Residue-level contacts at the interface:
Residue F532 in protein 1 interacts with residue L1047 in protein 2 (closest heavy-atom distance 3.5 Å).
Residue F532 in protein 1 contacts residue V1044 in protein 2 (closest heavy-atom distance 4.1 Å).
Residue I564 in protein 1 interacts with residue V1044 in protein 2 (closest heavy-atom distance 3.2 Å).
Residue E515 in protein 1 contacts residue W1033 in protein 2 (closest heavy-atom distance 4.5 Å).
Residue F522 in protein 1 interacts with residue F1036 in protein 2 (closest heavy-atom distance 3.9 Å).
Residue V529 in protein 1 interacts with residue V990 in protein 2 (closest heavy-atom distance 4.4 Å).
Residue C519 in protein 1 is in contact with residue W1033 in protein 2 (closest heavy-atom distance 4.5 Å).
Residue G526 in protein 1 contacts residue L994 in protein 2 (closest heavy-atom distance 4.3 Å).
Residue F522 in protein 1 contacts residue M997 in protein 2 (closest heavy-atom distance 4.2 Å).
Residue G526 in protein 1 interacts with residue M1040 in protein 2 (closest heavy-atom distance 3.6 Å).
Residue F565 in protein 1 contacts residue N1048 in protein 2 (closest heavy-atom distance 3.7 Å).
Residue G526 in protein 1 interacts with residue F1036 in protein 2 (closest heavy-atom distance 4.5 Å).
Residue F522 in protein 1 interacts with residue W1033 in protein 2 (closest heavy-atom distance 2.8 Å).
Residue V530 in protein 1 is in contact with residue V990 in protein 2 (closest heavy-atom distance 4.8 Å).
Residue L533 in protein 1 interacts with residue S1043 in protein 2 (closest heavy-atom distance 4.4 Å).
Residue I564 in protein 1 interacts with residue T1045 in protein 2 (closest heavy-atom distance 3.7 Å).
Residue F532 in protein 1 is in contact with residue N1048 in protein 2 (closest heavy-atom distance 4.4 Å).
Residue I525 in protein 1 is in contact with residue M1040 in protein 2 (closest heavy-atom distance 3.5 Å).
Residue E515 in protein 1 contacts residue Y1025 in protein 2 (closest heavy-atom distance 4.7 Å).
Residue V529 in protein 1 interacts with residue M1040 in protein 2 (closest heavy-atom distance 3.5 Å).
Residue I525 in protein 1 is in contact with residue F1036 in protein 2 (closest heavy-atom distance 4.7 Å).
Residue C519 in protein 1 is in contact with residue M1001 in protein 2 (closest heavy-atom distance 3.5 Å).
Residue M518 in protein 1 is in contact with residue W1033 in protein 2 (closest heavy-atom distance 3.5 Å).
Residue V529 in protein 1 interacts with residue V1044 in protein 2 (closest heavy-atom distance 3.6 Å).
Residue F532 in protein 1 interacts with residue T1051 in protein 2 (closest heavy-atom distance 3.3 Å).
Residue L533 in protein 1 interacts with residue L1047 in protein 2 (closest heavy-atom distance 4.8 Å).
Residue L533 in protein 1 is in contact with residue V990 in protein 2 (closest heavy-atom distance 3.7 Å).
Residue V529 in protein 1 interacts with residue S1043 in protein 2 (closest heavy-atom distance 4.7 Å).
Residue N566 in protein 1 interacts with residue T1051 in protein 2 (closest heavy-atom distance 4.3 Å).
Residue I564 in protein 1 interacts with residue N1048 in protein 2 (closest heavy-atom distance 3.5 Å).
Residue S535 in protein 1 interacts with residue Y1050 in protein 2 (closest heavy-atom distance 4.8 Å).

The following describes two proteins that form a bound complex.

Sequence of protein 1:
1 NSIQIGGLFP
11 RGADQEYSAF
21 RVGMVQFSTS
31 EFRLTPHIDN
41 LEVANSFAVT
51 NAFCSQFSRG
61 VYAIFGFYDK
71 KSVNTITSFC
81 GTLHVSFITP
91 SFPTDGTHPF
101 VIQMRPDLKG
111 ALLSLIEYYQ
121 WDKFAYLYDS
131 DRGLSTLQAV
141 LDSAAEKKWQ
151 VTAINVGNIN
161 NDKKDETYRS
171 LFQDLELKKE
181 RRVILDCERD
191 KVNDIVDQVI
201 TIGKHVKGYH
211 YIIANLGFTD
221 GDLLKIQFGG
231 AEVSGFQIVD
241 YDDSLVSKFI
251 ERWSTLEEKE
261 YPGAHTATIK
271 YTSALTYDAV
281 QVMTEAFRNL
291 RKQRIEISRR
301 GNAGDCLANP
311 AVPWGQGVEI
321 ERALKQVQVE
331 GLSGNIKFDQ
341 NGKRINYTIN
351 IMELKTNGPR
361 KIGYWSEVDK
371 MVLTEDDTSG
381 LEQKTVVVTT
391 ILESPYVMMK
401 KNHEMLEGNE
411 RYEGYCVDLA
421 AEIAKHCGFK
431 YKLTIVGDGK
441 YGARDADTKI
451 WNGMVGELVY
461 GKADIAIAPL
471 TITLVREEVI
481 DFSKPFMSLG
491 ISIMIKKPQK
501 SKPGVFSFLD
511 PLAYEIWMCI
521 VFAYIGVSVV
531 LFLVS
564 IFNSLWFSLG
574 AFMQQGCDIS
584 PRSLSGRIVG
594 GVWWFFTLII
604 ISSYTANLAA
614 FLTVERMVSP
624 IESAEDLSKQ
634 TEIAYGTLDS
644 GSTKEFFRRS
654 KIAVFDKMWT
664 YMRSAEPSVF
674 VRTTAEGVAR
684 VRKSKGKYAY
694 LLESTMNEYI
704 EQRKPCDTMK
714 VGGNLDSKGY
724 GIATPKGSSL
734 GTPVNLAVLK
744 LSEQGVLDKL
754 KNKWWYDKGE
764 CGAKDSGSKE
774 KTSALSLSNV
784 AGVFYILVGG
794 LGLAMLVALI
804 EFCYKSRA

Sequence of protein 2:
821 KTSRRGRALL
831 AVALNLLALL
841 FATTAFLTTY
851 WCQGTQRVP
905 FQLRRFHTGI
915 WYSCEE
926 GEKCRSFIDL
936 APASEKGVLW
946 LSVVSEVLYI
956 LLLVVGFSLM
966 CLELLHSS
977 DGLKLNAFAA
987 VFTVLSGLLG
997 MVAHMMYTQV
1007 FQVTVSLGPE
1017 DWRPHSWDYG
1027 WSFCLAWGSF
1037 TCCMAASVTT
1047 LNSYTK